Sequence of chain A:
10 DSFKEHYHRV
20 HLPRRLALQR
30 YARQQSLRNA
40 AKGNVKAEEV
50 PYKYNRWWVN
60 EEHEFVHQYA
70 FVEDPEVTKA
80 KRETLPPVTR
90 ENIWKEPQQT

Interface contacts:
Residue V58 in chain A contacts residue S41 in chain B (closest heavy-atom distance 4.2 Å).
Residue H62 in chain A contacts residue A39 in chain B (closest heavy-atom distance 3.1 Å).
Residue V58 in chain A contacts residue I40 in chain B (closest heavy-atom distance 4.2 Å).
Residue H62 in chain A interacts with residue F76 in chain B (closest heavy-atom distance 3.7 Å).
Residue V58 in chain A interacts with residue A39 in chain B (closest heavy-atom distance 3.1 Å).
Residue E63 in chain A is in contact with residue A39 in chain B (closest heavy-atom distance 4.2 Å).
Residue E60 in chain A is in contact with residue F76 in chain B (closest heavy-atom distance 3.9 Å).
Residue E60 in chain A interacts with residue A77 in chain B (closest heavy-atom distance 4.5 Å).

These two protein chains interact to form a complex.

Sequence of chain B:
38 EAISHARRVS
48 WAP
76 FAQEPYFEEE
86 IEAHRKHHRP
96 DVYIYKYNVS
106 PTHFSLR